Sequence of the second protein:
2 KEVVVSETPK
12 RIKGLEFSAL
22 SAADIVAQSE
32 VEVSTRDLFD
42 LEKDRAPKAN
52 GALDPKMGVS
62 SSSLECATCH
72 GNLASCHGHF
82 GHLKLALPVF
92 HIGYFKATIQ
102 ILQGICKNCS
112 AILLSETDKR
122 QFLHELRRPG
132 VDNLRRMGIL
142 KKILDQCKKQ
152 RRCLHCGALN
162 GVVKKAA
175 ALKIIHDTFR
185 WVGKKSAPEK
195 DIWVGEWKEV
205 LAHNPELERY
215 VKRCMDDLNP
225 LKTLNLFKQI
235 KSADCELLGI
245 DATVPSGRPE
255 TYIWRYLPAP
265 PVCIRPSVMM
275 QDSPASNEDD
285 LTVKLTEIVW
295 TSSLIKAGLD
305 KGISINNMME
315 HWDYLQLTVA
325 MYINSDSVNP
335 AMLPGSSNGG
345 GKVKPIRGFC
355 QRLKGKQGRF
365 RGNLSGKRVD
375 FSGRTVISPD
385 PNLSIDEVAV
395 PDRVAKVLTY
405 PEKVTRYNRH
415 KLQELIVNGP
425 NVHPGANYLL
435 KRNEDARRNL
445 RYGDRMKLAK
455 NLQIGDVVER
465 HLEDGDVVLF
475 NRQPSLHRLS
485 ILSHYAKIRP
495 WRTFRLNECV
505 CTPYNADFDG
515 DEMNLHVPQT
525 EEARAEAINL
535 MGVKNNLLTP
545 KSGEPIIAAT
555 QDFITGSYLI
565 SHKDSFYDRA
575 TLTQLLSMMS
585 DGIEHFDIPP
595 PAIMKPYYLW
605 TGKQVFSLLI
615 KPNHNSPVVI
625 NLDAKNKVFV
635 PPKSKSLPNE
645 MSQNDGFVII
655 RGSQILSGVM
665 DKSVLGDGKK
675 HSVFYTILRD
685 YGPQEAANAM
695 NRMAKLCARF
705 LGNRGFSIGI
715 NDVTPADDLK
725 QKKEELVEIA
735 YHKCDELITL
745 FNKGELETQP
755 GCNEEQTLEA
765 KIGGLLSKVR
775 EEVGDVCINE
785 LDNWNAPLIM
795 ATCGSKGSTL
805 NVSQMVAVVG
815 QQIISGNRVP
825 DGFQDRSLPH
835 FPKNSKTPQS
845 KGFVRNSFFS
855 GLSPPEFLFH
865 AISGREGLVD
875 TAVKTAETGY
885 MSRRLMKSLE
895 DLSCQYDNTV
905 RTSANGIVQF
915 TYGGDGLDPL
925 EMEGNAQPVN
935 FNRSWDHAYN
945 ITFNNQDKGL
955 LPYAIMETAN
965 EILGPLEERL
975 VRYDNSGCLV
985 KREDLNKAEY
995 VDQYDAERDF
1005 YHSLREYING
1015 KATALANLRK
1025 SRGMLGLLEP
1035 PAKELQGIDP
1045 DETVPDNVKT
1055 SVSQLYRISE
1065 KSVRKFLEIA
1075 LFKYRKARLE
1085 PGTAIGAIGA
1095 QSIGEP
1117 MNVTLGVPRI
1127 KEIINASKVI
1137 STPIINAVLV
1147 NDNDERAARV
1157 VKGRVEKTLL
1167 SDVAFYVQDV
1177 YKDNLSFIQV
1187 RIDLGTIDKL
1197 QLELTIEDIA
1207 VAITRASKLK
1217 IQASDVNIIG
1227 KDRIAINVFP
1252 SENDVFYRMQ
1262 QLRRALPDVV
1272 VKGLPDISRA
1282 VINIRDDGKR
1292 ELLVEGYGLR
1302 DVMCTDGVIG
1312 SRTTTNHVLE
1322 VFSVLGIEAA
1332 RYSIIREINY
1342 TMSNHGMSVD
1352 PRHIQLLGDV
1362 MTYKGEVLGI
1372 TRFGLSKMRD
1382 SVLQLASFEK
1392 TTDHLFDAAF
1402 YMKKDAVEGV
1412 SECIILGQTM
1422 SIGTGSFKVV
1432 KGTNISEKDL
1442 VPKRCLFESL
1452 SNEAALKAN

Residue-level contacts at the interface:
Residue K235 in the second protein contacts residue P44 in the first protein (closest heavy-atom distance 3.0 Å).
Residue L303 in the second protein contacts residue S535 in the first protein (closest heavy-atom distance 3.5 Å).
Residue N229 in the second protein contacts residue Y543 in the first protein (closest heavy-atom distance 3.2 Å).
Residue E314 in the second protein is in contact with residue S560 in the first protein (closest heavy-atom distance 3.4 Å).
Residue K226 in the second protein contacts residue I548 in the first protein (closest heavy-atom distance 3.5 Å).
Residue K226 in the second protein interacts with residue E547 in the first protein (closest heavy-atom distance 3.4 Å).
Residue R121 in the second protein interacts with residue E212 in the first protein (closest heavy-atom distance 2.3 Å).
Residue D181 in the second protein interacts with residue R557 in the first protein (closest heavy-atom distance 3.2 Å).
Residue E117 in the second protein contacts residue E212 in the first protein (closest heavy-atom distance 3.4 Å).
Residue R252 in the second protein interacts with residue L46 in the first protein (closest heavy-atom distance 3.1 Å).
Residue R153 in the second protein interacts with residue L336 in the first protein (closest heavy-atom distance 3.4 Å).
Residue R153 in the second protein is in contact with residue D338 in the first protein (closest heavy-atom distance 3.7 Å).
Residue V204 in the second protein interacts with residue L516 in the first protein (closest heavy-atom distance 3.6 Å).
Residue I309 in the second protein interacts with residue L537 in the first protein (closest heavy-atom distance 3.8 Å).
Residue R259 in the second protein interacts with residue T41 in the first protein (closest heavy-atom distance 3.0 Å).
Residue M219 in the second protein interacts with residue E550 in the first protein (closest heavy-atom distance 3.4 Å).
Residue H207 in the second protein is in contact with residue I521 in the first protein (closest heavy-atom distance 3.4 Å).
Residue L155 in the second protein interacts with residue L336 in the first protein (closest heavy-atom distance 3.6 Å).
Residue C218 in the second protein is in contact with residue R557 in the first protein (closest heavy-atom distance 3.5 Å).
Residue L225 in the second protein interacts with residue R542 in the first protein (closest heavy-atom distance 3.4 Å).
Residue N223 in the second protein contacts residue I548 in the first protein (closest heavy-atom distance 3.5 Å).
Residue N109 in the second protein is in contact with residue H572 in the first protein (closest heavy-atom distance 3.2 Å).
Residue D221 in the second protein interacts with residue E550 in the first protein (closest heavy-atom distance 2.8 Å).
Residue L155 in the second protein is in contact with residue L335 in the first protein (closest heavy-atom distance 3.6 Å).
Residue D220 in the second protein interacts with residue E550 in the first protein (closest heavy-atom distance 2.9 Å).
Residue L155 in the second protein interacts with residue Q337 in the first protein (closest heavy-atom distance 3.2 Å).
Residue N109 in the second protein interacts with residue T571 in the first protein (closest heavy-atom distance 3.1 Å).
Residue Q233 in the second protein interacts with residue N575 in the first protein (closest heavy-atom distance 3.0 Å).
Residue R128 in the second protein interacts with residue L71 in the first protein (closest heavy-atom distance 3.4 Å).
Residue I307 in the second protein contacts residue K531 in the first protein (closest heavy-atom distance 2.8 Å).
Residue R121 in the second protein interacts with residue R73 in the first protein (closest heavy-atom distance 3.4 Å).
Residue S236 in the second protein contacts residue A70 in the first protein (closest heavy-atom distance 3.4 Å).
Residue I179 in the second protein is in contact with residue R557 in the first protein (closest heavy-atom distance 3.2 Å).
Residue N229 in the second protein is in contact with residue N544 in the first protein (closest heavy-atom distance 3.7 Å).
Residue A237 in the second protein is in contact with residue V69 in the first protein (closest heavy-atom distance 3.6 Å).
Residue V215 in the second protein interacts with residue T554 in the first protein (closest heavy-atom distance 3.8 Å).
Residue M313 in the second protein interacts with residue F564 in the first protein (closest heavy-atom distance 3.5 Å).
Residue P192 in the second protein interacts with residue K343 in the first protein (closest heavy-atom distance 3.5 Å).
Residue K108 in the second protein is in contact with residue H572 in the first protein (closest heavy-atom distance 3.2 Å).
Residue E200 in the second protein contacts residue L516 in the first protein (closest heavy-atom distance 3.2 Å).
Residue E254 in the second protein interacts with residue P44 in the first protein (closest heavy-atom distance 3.2 Å).
Residue H156 in the second protein interacts with residue Q332 in the first protein (closest heavy-atom distance 3.1 Å).
Residue E254 in the second protein is in contact with residue T41 in the first protein (closest heavy-atom distance 3.1 Å).
Residue G251 in the second protein contacts residue L42 in the first protein (closest heavy-atom distance 3.5 Å).
Residue N310 in the second protein is in contact with residue R561 in the first protein (closest heavy-atom distance 2.9 Å).
Residue L211 in the second protein contacts residue V563 in the first protein (closest heavy-atom distance 3.6 Å).
Residue S308 in the second protein contacts residue R534 in the first protein (closest heavy-atom distance 3.4 Å).
Residue S236 in the second protein interacts with residue V69 in the first protein (closest heavy-atom distance 3.2 Å).
Residue V215 in the second protein is in contact with residue P552 in the first protein (closest heavy-atom distance 3.6 Å).
Residue L160 in the second protein is in contact with residue L339 in the first protein (closest heavy-atom distance 3.6 Å).
Residue A237 in the second protein is in contact with residue A70 in the first protein (closest heavy-atom distance 3.2 Å).
Residue D304 in the second protein is in contact with residue S535 in the first protein (closest heavy-atom distance 2.1 Å).
Residue Y260 in the second protein contacts residue L37 in the first protein (closest heavy-atom distance 3.6 Å).
Residue N310 in the second protein interacts with residue F564 in the first protein (closest heavy-atom distance 3.0 Å).
Residue C218 in the second protein interacts with residue P552 in the first protein (closest heavy-atom distance 3.6 Å).
Residue E200 in the second protein contacts residue K515 in the first protein (closest heavy-atom distance 3.6 Å).
Residue L303 in the second protein contacts residue A538 in the first protein (closest heavy-atom distance 3.4 Å).
Residue A24 in the second protein interacts with residue E38 in the first protein (closest heavy-atom distance 3.3 Å).
Residue C218 in the second protein is in contact with residue D556 in the first protein (closest heavy-atom distance 3.8 Å).
Residue A23 in the second protein is in contact with residue T41 in the first protein (closest heavy-atom distance 3.2 Å).

Sequence of the first protein:
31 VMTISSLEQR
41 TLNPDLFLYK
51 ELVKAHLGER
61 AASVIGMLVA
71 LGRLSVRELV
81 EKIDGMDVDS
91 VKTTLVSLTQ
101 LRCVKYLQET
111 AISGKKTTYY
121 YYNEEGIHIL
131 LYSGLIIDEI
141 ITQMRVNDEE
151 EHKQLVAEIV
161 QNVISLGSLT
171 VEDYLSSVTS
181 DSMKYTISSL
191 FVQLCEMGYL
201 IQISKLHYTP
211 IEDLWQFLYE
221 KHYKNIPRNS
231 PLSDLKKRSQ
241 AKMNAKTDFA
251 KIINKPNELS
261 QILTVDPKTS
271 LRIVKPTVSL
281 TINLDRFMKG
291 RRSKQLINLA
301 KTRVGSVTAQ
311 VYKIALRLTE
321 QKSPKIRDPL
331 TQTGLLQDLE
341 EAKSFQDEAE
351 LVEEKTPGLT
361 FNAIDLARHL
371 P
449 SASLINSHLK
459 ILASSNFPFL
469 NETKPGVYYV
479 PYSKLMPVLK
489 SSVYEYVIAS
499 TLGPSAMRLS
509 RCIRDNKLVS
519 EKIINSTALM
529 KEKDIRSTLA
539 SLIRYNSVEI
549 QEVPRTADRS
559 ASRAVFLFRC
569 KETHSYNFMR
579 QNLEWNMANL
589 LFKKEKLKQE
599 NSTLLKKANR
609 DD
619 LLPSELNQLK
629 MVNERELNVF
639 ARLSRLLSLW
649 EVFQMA

The following describes two proteins that form a bound complex.